Sequence of chain A:
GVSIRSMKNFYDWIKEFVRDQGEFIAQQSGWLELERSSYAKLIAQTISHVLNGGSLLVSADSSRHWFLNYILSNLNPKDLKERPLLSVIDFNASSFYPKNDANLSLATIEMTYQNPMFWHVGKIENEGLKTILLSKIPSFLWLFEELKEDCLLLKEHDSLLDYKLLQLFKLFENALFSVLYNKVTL

Contacts between the two chains:
Residue Y113 in chain A is in contact with residue T112 in chain B (closest heavy-atom distance 3.4 Å).
Residue N76 in chain A is in contact with residue S95 in chain B (closest heavy-atom distance 4.0 Å).
Residue L80 in chain A contacts residue D101 in chain B (closest heavy-atom distance 3.2 Å).
Residue L85 in chain A is in contact with residue S105 in chain B (closest heavy-atom distance 3.7 Å).
Residue L86 in chain A interacts with residue F96 in chain B (closest heavy-atom distance 3.5 Å).
Residue L80 in chain A is in contact with residue L104 in chain B (closest heavy-atom distance 4.1 Å).
Residue M111 in chain A contacts residue G53 in chain B (closest heavy-atom distance 3.4 Å).
Residue Q114 in chain A interacts with residue Y113 in chain B (closest heavy-atom distance 3.3 Å).
Residue K99 in chain A interacts with residue K78 in chain B (closest heavy-atom distance 4.2 Å).
Residue F96 in chain A contacts residue S87 in chain B (closest heavy-atom distance 3.9 Å).
Residue T112 in chain A interacts with residue Y113 in chain B (closest heavy-atom distance 3.4 Å).
Residue M111 in chain A interacts with residue S87 in chain B (closest heavy-atom distance 3.9 Å).
Residue L104 in chain A contacts residue L85 in chain B (closest heavy-atom distance 3.8 Å).
Residue L85 in chain A interacts with residue F96 in chain B (closest heavy-atom distance 4.0 Å).
Residue S87 in chain A is in contact with residue T108 in chain B (closest heavy-atom distance 4.1 Å).
Residue P84 in chain A is in contact with residue L104 in chain B (closest heavy-atom distance 4.6 Å).
Residue T108 in chain A contacts residue S87 in chain B (closest heavy-atom distance 4.1 Å).
Residue S95 in chain A interacts with residue V88 in chain B (closest heavy-atom distance 3.9 Å).
Residue S55 in chain A interacts with residue T112 in chain B (closest heavy-atom distance 4.3 Å).
Residue F96 in chain A is in contact with residue V88 in chain B (closest heavy-atom distance 3.8 Å).
Residue Y113 in chain A is in contact with residue I89 in chain B (closest heavy-atom distance 4.7 Å).
Residue S87 in chain A contacts residue M111 in chain B (closest heavy-atom distance 3.6 Å).
Residue S87 in chain A is in contact with residue F96 in chain B (closest heavy-atom distance 3.9 Å).
Residue Y113 in chain A contacts residue Q114 in chain B (closest heavy-atom distance 3.3 Å).
Residue S95 in chain A interacts with residue N76 in chain B (closest heavy-atom distance 4.0 Å).
Residue R83 in chain A is in contact with residue L104 in chain B (closest heavy-atom distance 3.9 Å).
Residue F96 in chain A interacts with residue L86 in chain B (closest heavy-atom distance 3.5 Å).
Residue L104 in chain A is in contact with residue R83 in chain B (closest heavy-atom distance 4.2 Å).
Residue T112 in chain A is in contact with residue S55 in chain B (closest heavy-atom distance 4.3 Å).
Residue T112 in chain A interacts with residue S87 in chain B (closest heavy-atom distance 2.6 Å).
Residue Q114 in chain A interacts with residue M111 in chain B (closest heavy-atom distance 3.2 Å).
Residue L86 in chain A is in contact with residue T108 in chain B (closest heavy-atom distance 4.3 Å).
Residue I89 in chain A contacts residue Y113 in chain B (closest heavy-atom distance 4.5 Å).
Residue L85 in chain A is in contact with residue L104 in chain B (closest heavy-atom distance 3.8 Å).
Residue Q114 in chain A is in contact with residue E110 in chain B (closest heavy-atom distance 2.7 Å).
Residue S95 in chain A is in contact with residue L85 in chain B (closest heavy-atom distance 3.5 Å).
Residue V88 in chain A interacts with residue S95 in chain B (closest heavy-atom distance 3.9 Å).
Residue S87 in chain A interacts with residue T112 in chain B (closest heavy-atom distance 2.7 Å).
Residue M111 in chain A is in contact with residue Q114 in chain B (closest heavy-atom distance 3.2 Å).
Residue N115 in chain A interacts with residue T112 in chain B (closest heavy-atom distance 4.8 Å).
Residue T112 in chain A interacts with residue Q114 in chain B (closest heavy-atom distance 3.0 Å).
Residue T112 in chain A contacts residue I89 in chain B (closest heavy-atom distance 4.1 Å).
Residue L85 in chain A contacts residue T108 in chain B (closest heavy-atom distance 2.9 Å).
Residue T108 in chain A interacts with residue L85 in chain B (closest heavy-atom distance 2.9 Å).
Residue L104 in chain A interacts with residue L80 in chain B (closest heavy-atom distance 4.0 Å).
Residue L85 in chain A interacts with residue S95 in chain B (closest heavy-atom distance 3.5 Å).
Residue I89 in chain A contacts residue T112 in chain B (closest heavy-atom distance 4.0 Å).
Residue I89 in chain A interacts with residue F96 in chain B (closest heavy-atom distance 4.2 Å).
Residue T112 in chain A is in contact with residue T112 in chain B (closest heavy-atom distance 4.2 Å).
Residue K78 in chain A contacts residue K99 in chain B (closest heavy-atom distance 3.4 Å).
Residue F96 in chain A interacts with residue L85 in chain B (closest heavy-atom distance 4.1 Å).
Residue E110 in chain A interacts with residue Q114 in chain B (closest heavy-atom distance 2.8 Å).
Residue T108 in chain A is in contact with residue L86 in chain B (closest heavy-atom distance 4.4 Å).
Residue Q114 in chain A is in contact with residue Q114 in chain B (closest heavy-atom distance 3.8 Å).
Residue F96 in chain A interacts with residue I89 in chain B (closest heavy-atom distance 4.4 Å).
Residue G53 in chain A interacts with residue M111 in chain B (closest heavy-atom distance 3.6 Å).
Residue V88 in chain A interacts with residue F96 in chain B (closest heavy-atom distance 3.8 Å).
Residue Q114 in chain A is in contact with residue T112 in chain B (closest heavy-atom distance 3.0 Å).
Residue S105 in chain A interacts with residue L85 in chain B (closest heavy-atom distance 3.6 Å).
Residue Y113 in chain A interacts with residue Y113 in chain B (closest heavy-atom distance 3.5 Å).

Sequence of chain B:
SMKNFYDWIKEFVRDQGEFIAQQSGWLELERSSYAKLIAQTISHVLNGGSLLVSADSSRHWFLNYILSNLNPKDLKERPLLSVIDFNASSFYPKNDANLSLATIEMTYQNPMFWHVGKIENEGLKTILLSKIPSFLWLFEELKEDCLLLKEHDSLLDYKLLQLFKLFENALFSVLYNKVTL

These two protein chains interact to form a complex.